Contacts between the two chains:
Residue G185 in chain B is in contact with residue D83 in chain A (closest heavy-atom distance 3.1 Å).
Residue K180 in chain B interacts with residue T86 in chain A (closest heavy-atom distance 3.8 Å).
Residue E184 in chain B interacts with residue R95 in chain A (closest heavy-atom distance 3.9 Å).
Residue R171 in chain B contacts residue T80 in chain A (closest heavy-atom distance 2.7 Å).
Residue R160 in chain B contacts residue Y28 in chain A (closest heavy-atom distance 3.5 Å).
Residue E184 in chain B contacts residue T86 in chain A (closest heavy-atom distance 3.1 Å).
Residue R164 in chain B interacts with residue Q66 in chain A (closest heavy-atom distance 3.4 Å).
Residue R176 in chain B interacts with residue S77 in chain A (closest heavy-atom distance 3.8 Å).
Residue R176 in chain B interacts with residue P79 in chain A (closest heavy-atom distance 3.3 Å).
Residue L131 in chain B is in contact with residue Q81 in chain A (closest heavy-atom distance 3.2 Å).
Residue E184 in chain B is in contact with residue T84 in chain A (closest heavy-atom distance 3.2 Å).
Residue V170 in chain B is in contact with residue F58 in chain A (closest heavy-atom distance 3.7 Å).
Residue E184 in chain B contacts residue L87 in chain A (closest heavy-atom distance 3.6 Å).
Residue F165 in chain B interacts with residue F55 in chain A (closest heavy-atom distance 3.5 Å).
Residue R242 in chain B contacts residue V17 in chain A (closest heavy-atom distance 3.4 Å).
Residue L183 in chain B is in contact with residue T86 in chain A (closest heavy-atom distance 3.3 Å).
Residue E184 in chain B is in contact with residue S85 in chain A (closest heavy-atom distance 3.7 Å).
Residue V170 in chain B interacts with residue I61 in chain A (closest heavy-atom distance 3.8 Å).
Residue R176 in chain B is in contact with residue A76 in chain A (closest heavy-atom distance 2.9 Å).
Residue S151 in chain B interacts with residue E50 in chain A (closest heavy-atom distance 3.3 Å).
Residue R176 in chain B interacts with residue D82 in chain A (closest heavy-atom distance 3.8 Å).
Residue S129 in chain B interacts with residue Q81 in chain A (closest heavy-atom distance 2.9 Å).
Residue S151 in chain B is in contact with residue W51 in chain A (closest heavy-atom distance 3.2 Å).
Residue I147 in chain B contacts residue E50 in chain A (closest heavy-atom distance 3.0 Å).
Residue S168 in chain B interacts with residue P60 in chain A (closest heavy-atom distance 3.5 Å).
Residue E167 in chain B interacts with residue T80 in chain A (closest heavy-atom distance 3.0 Å).
Residue Y175 in chain B interacts with residue P79 in chain A (closest heavy-atom distance 3.4 Å).
Residue I147 in chain B contacts residue W51 in chain A (closest heavy-atom distance 3.5 Å).
Residue E156 in chain B contacts residue E50 in chain A (closest heavy-atom distance 3.8 Å).
Residue E167 in chain B contacts residue E78 in chain A (closest heavy-atom distance 3.0 Å).
Residue F165 in chain B is in contact with residue M34 in chain A (closest heavy-atom distance 4.0 Å).
Residue F165 in chain B interacts with residue P30 in chain A (closest heavy-atom distance 3.7 Å).
Residue V130 in chain B interacts with residue Q81 in chain A (closest heavy-atom distance 3.4 Å).
Residue H144 in chain B interacts with residue H54 in chain A (closest heavy-atom distance 3.0 Å).
Residue F165 in chain B interacts with residue W51 in chain A (closest heavy-atom distance 3.9 Å).
Residue R176 in chain B is in contact with residue E78 in chain A (closest heavy-atom distance 3.3 Å).
Residue L131 in chain B contacts residue T80 in chain A (closest heavy-atom distance 2.7 Å).
Residue L140 in chain B is in contact with residue F58 in chain A (closest heavy-atom distance 3.8 Å).
Residue V130 in chain B interacts with residue T80 in chain A (closest heavy-atom distance 3.3 Å).
Residue P235 in chain B interacts with residue W24 in chain A (closest heavy-atom distance 3.9 Å).
Residue S168 in chain B is in contact with residue I61 in chain A (closest heavy-atom distance 2.9 Å).
Residue N132 in chain B contacts residue T80 in chain A (closest heavy-atom distance 3.5 Å).
Residue L148 in chain B is in contact with residue F55 in chain A (closest heavy-atom distance 3.5 Å).
Residue I147 in chain B interacts with residue H54 in chain A (closest heavy-atom distance 3.8 Å).
Residue T161 in chain B contacts residue Y28 in chain A (closest heavy-atom distance 3.2 Å).
Residue R164 in chain B is in contact with residue N64 in chain A (closest heavy-atom distance 2.9 Å).
Residue S168 in chain B interacts with residue E78 in chain A (closest heavy-atom distance 3.6 Å).
Residue E156 in chain B contacts residue P49 in chain A (closest heavy-atom distance 3.3 Å).
Residue S168 in chain B interacts with residue P30 in chain A (closest heavy-atom distance 3.8 Å).
Residue R160 in chain B contacts residue W24 in chain A (closest heavy-atom distance 3.5 Å).
Residue H144 in chain B interacts with residue F58 in chain A (closest heavy-atom distance 3.8 Å).
Residue E156 in chain B interacts with residue W51 in chain A (closest heavy-atom distance 3.8 Å).
Residue L236 in chain B is in contact with residue W24 in chain A (closest heavy-atom distance 3.5 Å).
Residue L243 in chain B interacts with residue V17 in chain A (closest heavy-atom distance 3.7 Å).
Residue E241 in chain B interacts with residue W24 in chain A (closest heavy-atom distance 3.6 Å).
Residue M157 in chain B is in contact with residue W51 in chain A (closest heavy-atom distance 3.8 Å).
Residue L131 in chain B is in contact with residue D83 in chain A (closest heavy-atom distance 3.7 Å).
Residue T161 in chain B is in contact with residue H33 in chain A (closest heavy-atom distance 3.6 Å).
Residue E150 in chain B is in contact with residue E50 in chain A (closest heavy-atom distance 3.2 Å).
Residue E167 in chain B interacts with residue Q81 in chain A (closest heavy-atom distance 3.5 Å).

This data describes a binding interaction between two proteins.

Sequence of chain B:
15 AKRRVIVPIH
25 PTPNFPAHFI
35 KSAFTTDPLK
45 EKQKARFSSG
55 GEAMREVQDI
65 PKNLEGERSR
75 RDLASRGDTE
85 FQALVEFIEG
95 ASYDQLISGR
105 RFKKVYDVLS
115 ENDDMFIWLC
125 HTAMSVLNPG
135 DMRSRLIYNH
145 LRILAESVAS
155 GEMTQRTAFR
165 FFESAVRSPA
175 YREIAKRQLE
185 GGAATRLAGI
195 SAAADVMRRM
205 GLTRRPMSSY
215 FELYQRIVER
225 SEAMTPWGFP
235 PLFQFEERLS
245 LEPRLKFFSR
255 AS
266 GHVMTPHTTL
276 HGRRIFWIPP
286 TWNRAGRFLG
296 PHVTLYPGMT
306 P

Sequence of chain A:
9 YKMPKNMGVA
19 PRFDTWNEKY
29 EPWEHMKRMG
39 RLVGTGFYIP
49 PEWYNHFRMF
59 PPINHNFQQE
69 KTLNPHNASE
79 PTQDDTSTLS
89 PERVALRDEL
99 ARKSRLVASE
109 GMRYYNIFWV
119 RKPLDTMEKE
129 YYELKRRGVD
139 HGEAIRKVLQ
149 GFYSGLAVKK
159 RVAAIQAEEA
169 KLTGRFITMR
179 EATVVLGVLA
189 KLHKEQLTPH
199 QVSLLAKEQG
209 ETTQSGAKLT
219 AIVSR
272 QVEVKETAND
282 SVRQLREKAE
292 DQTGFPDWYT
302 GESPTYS